Sequence of the second protein:
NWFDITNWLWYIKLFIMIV

These two protein chains interact to form a complex.

Sequence of the first protein:
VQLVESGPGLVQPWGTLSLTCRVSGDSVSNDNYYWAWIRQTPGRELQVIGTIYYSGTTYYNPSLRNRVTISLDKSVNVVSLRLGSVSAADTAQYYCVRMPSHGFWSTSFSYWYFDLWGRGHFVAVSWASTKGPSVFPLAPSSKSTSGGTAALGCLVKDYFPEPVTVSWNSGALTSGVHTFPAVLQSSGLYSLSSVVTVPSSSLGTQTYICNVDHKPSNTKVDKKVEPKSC

Residue-level contacts at the interface:
Residue W106 in the first protein contacts residue K13 in the second protein (closest heavy-atom distance 3.9 Å).
Residue Y112 in the first protein is in contact with residue W10 in the second protein (closest heavy-atom distance 4.8 Å).
Residue Y60 in the first protein is in contact with residue F3 in the second protein (closest heavy-atom distance 4.2 Å).
Residue W113 in the first protein contacts residue T6 in the second protein (closest heavy-atom distance 3.2 Å).
Residue T52 in the first protein contacts residue F3 in the second protein (closest heavy-atom distance 3.0 Å).
Residue F110 in the first protein interacts with residue K13 in the second protein (closest heavy-atom distance 4.1 Å).
Residue S111 in the first protein interacts with residue T6 in the second protein (closest heavy-atom distance 3.4 Å).
Residue T108 in the first protein interacts with residue K13 in the second protein (closest heavy-atom distance 4.7 Å).
Residue F110 in the first protein interacts with residue L9 in the second protein (closest heavy-atom distance 3.7 Å).
Residue F110 in the first protein interacts with residue W10 in the second protein (closest heavy-atom distance 3.6 Å).
Residue W113 in the first protein interacts with residue F3 in the second protein (closest heavy-atom distance 3.6 Å).
Residue W113 in the first protein interacts with residue W2 in the second protein (closest heavy-atom distance 4.1 Å).
Residue M100 in the first protein contacts residue F3 in the second protein (closest heavy-atom distance 3.9 Å).
Residue Y35 in the first protein is in contact with residue W2 in the second protein (closest heavy-atom distance 3.5 Å).
Residue S111 in the first protein is in contact with residue N7 in the second protein (closest heavy-atom distance 4.5 Å).
Residue W106 in the first protein interacts with residue M17 in the second protein (closest heavy-atom distance 4.1 Å).
Residue F110 in the first protein interacts with residue T6 in the second protein (closest heavy-atom distance 4.2 Å).
Residue F110 in the first protein contacts residue W2 in the second protein (closest heavy-atom distance 4.8 Å).
Residue W106 in the first protein is in contact with residue I16 in the second protein (closest heavy-atom distance 4.0 Å).
Residue Y60 in the first protein interacts with residue N1 in the second protein (closest heavy-atom distance 3.5 Å).
Residue Y35 in the first protein interacts with residue F3 in the second protein (closest heavy-atom distance 3.9 Å).
Residue F105 in the first protein contacts residue L9 in the second protein (closest heavy-atom distance 4.4 Å).
Residue F105 in the first protein contacts residue K13 in the second protein (closest heavy-atom distance 3.0 Å).
Residue S107 in the first protein is in contact with residue K13 in the second protein (closest heavy-atom distance 2.9 Å).
Residue S111 in the first protein is in contact with residue W10 in the second protein (closest heavy-atom distance 3.9 Å).
Residue F105 in the first protein interacts with residue I12 in the second protein (closest heavy-atom distance 4.5 Å).